Sequence of chain A:
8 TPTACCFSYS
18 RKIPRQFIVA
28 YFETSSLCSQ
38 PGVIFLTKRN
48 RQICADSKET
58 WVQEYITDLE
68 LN

The following describes two proteins that form a bound complex.

Residue-level contacts at the interface:
Residue H263 in chain B interacts with residue A11 in chain A (closest heavy-atom distance 3.8 Å).
Residue I265 in chain B contacts residue Q49 in chain A (closest heavy-atom distance 3.5 Å).
Residue Y272 in chain B interacts with residue I50 in chain A (closest heavy-atom distance 4.0 Å).
Residue T200 in chain B is in contact with residue F14 in chain A (closest heavy-atom distance 3.5 Å).
Residue L221 in chain B is in contact with residue R46 in chain A (closest heavy-atom distance 3.7 Å).
Residue C197 in chain B is in contact with residue F14 in chain A (closest heavy-atom distance 3.5 Å).
Residue Q376 in chain B interacts with residue K45 in chain A (closest heavy-atom distance 3.9 Å).
Residue L318 in chain B is in contact with residue V26 in chain A (closest heavy-atom distance 3.1 Å).
Residue S267 in chain B is in contact with residue C51 in chain A (closest heavy-atom distance 3.1 Å).
Residue E280 in chain B interacts with residue K45 in chain A (closest heavy-atom distance 3.8 Å).
Residue Y275 in chain B interacts with residue F24 in chain A (closest heavy-atom distance 3.2 Å).
Residue T200 in chain B is in contact with residue C13 in chain A (closest heavy-atom distance 3.4 Å).
Residue T315 in chain B is in contact with residue N47 in chain A (closest heavy-atom distance 3.9 Å).
Residue V202 in chain B contacts residue L34 in chain A (closest heavy-atom distance 2.9 Å).
Residue D266 in chain B is in contact with residue S15 in chain A (closest heavy-atom distance 2.5 Å).
Residue T200 in chain B interacts with residue S36 in chain A (closest heavy-atom distance 2.6 Å).
Residue I265 in chain B is in contact with residue S15 in chain A (closest heavy-atom distance 3.3 Å).
Residue D196 in chain B contacts residue F14 in chain A (closest heavy-atom distance 3.5 Å).
Residue Y272 in chain B contacts residue R46 in chain A (closest heavy-atom distance 3.1 Å).
Residue S267 in chain B is in contact with residue S17 in chain A (closest heavy-atom distance 3.7 Å).
Residue A83 in chain B contacts residue N47 in chain A (closest heavy-atom distance 3.9 Å).
Residue T200 in chain B interacts with residue C12 in chain A (closest heavy-atom distance 3.9 Å).
Residue V202 in chain B contacts residue S36 in chain A (closest heavy-atom distance 3.9 Å).
Residue Y395 in chain B contacts residue K45 in chain A (closest heavy-atom distance 3.9 Å).
Residue G268 in chain B contacts residue S15 in chain A (closest heavy-atom distance 3.1 Å).
Residue D271 in chain B contacts residue R18 in chain A (closest heavy-atom distance 3.1 Å).
Residue Y395 in chain B interacts with residue R46 in chain A (closest heavy-atom distance 3.5 Å).
Residue F378 in chain B contacts residue K45 in chain A (closest heavy-atom distance 3.4 Å).
Residue I265 in chain B contacts residue C13 in chain A (closest heavy-atom distance 3.7 Å).
Residue Y272 in chain B contacts residue T44 in chain A (closest heavy-atom distance 3.5 Å).
Residue L264 in chain B is in contact with residue C12 in chain A (closest heavy-atom distance 3.5 Å).
Residue P82 in chain B contacts residue N47 in chain A (closest heavy-atom distance 4.0 Å).
Residue T201 in chain B contacts residue L34 in chain A (closest heavy-atom distance 3.5 Å).
Residue L264 in chain B interacts with residue F14 in chain A (closest heavy-atom distance 3.8 Å).
Residue Y245 in chain B contacts residue L34 in chain A (closest heavy-atom distance 3.8 Å).
Residue I265 in chain B is in contact with residue F14 in chain A (closest heavy-atom distance 2.8 Å).
Residue L239 in chain B is in contact with residue F14 in chain A (closest heavy-atom distance 3.4 Å).
Residue G268 in chain B interacts with residue Y16 in chain A (closest heavy-atom distance 3.2 Å).
Residue S267 in chain B is in contact with residue S15 in chain A (closest heavy-atom distance 3.0 Å).
Residue M228 in chain B interacts with residue R46 in chain A (closest heavy-atom distance 3.9 Å).
Residue V202 in chain B contacts residue C35 in chain A (closest heavy-atom distance 4.0 Å).
Residue Y272 in chain B interacts with residue F24 in chain A (closest heavy-atom distance 3.7 Å).
Residue L318 in chain B is in contact with residue L43 in chain A (closest heavy-atom distance 3.4 Å).
Residue S267 in chain B is in contact with residue I50 in chain A (closest heavy-atom distance 3.9 Å).
Residue D266 in chain B is in contact with residue F14 in chain A (closest heavy-atom distance 3.8 Å).
Residue E274 in chain B contacts residue R46 in chain A (closest heavy-atom distance 3.4 Å).
Residue L198 in chain B interacts with residue F14 in chain A (closest heavy-atom distance 3.2 Å).
Residue Y323 in chain B interacts with residue N47 in chain A (closest heavy-atom distance 2.9 Å).
Residue E393 in chain B interacts with residue R46 in chain A (closest heavy-atom distance 2.5 Å).
Residue H263 in chain B interacts with residue C12 in chain A (closest heavy-atom distance 3.1 Å).
Residue T200 in chain B interacts with residue C35 in chain A (closest heavy-atom distance 3.5 Å).
Residue E199 in chain B interacts with residue S36 in chain A (closest heavy-atom distance 2.4 Å).
Residue Y275 in chain B is in contact with residue K45 in chain A (closest heavy-atom distance 2.6 Å).
Residue I265 in chain B interacts with residue C12 in chain A (closest heavy-atom distance 2.9 Å).
Residue I265 in chain B contacts residue C51 in chain A (closest heavy-atom distance 3.8 Å).
Residue V262 in chain B is in contact with residue C12 in chain A (closest heavy-atom distance 3.8 Å).
Residue W313 in chain B interacts with residue N47 in chain A (closest heavy-atom distance 3.9 Å).
Residue F378 in chain B contacts residue R46 in chain A (closest heavy-atom distance 3.9 Å).
Residue E280 in chain B is in contact with residue Q23 in chain A (closest heavy-atom distance 2.7 Å).
Residue S267 in chain B contacts residue Y16 in chain A (closest heavy-atom distance 4.0 Å).

Sequence of chain B:
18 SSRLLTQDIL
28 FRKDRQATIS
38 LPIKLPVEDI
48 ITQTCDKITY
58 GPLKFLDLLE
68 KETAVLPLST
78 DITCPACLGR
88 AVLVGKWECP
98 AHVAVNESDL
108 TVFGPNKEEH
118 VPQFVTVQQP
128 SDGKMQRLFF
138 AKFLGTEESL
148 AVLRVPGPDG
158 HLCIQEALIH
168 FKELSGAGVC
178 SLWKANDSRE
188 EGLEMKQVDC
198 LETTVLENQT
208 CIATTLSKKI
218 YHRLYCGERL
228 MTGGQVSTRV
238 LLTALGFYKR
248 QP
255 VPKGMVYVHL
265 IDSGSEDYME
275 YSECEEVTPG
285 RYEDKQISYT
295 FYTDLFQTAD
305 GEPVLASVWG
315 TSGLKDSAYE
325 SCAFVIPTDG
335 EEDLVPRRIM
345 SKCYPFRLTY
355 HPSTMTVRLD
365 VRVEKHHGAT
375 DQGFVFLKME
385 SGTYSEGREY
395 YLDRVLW